The following describes two proteins that form a bound complex.

Sequence of protein 2:
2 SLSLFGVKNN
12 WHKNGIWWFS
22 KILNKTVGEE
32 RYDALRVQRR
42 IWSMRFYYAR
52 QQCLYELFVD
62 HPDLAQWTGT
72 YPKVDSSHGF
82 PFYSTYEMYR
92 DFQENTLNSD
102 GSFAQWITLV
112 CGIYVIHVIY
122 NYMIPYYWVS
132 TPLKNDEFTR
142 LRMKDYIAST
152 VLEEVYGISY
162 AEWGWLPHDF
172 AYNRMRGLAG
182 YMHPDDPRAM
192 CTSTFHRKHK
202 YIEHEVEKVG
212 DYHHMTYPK

Residue-level contacts at the interface:
Residue H169 in protein 2 is in contact with residue E51 in protein 1 (closest heavy-atom distance 4.1 Å).
Residue H169 in protein 2 is in contact with residue N58 in protein 1 (closest heavy-atom distance 4.9 Å).
Residue Y173 in protein 2 is in contact with residue N58 in protein 1 (closest heavy-atom distance 4.7 Å).
Residue H169 in protein 2 contacts residue S55 in protein 1 (closest heavy-atom distance 3.4 Å).
Residue H169 in protein 2 contacts residue F54 in protein 1 (closest heavy-atom distance 3.8 Å).
Residue D170 in protein 2 contacts residue F54 in protein 1 (closest heavy-atom distance 3.9 Å).

Sequence of protein 1:
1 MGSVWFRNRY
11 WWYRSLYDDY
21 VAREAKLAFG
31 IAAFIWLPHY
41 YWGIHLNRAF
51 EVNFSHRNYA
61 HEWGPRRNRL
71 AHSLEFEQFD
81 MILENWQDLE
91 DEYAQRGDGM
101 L